Sequence of the first protein:
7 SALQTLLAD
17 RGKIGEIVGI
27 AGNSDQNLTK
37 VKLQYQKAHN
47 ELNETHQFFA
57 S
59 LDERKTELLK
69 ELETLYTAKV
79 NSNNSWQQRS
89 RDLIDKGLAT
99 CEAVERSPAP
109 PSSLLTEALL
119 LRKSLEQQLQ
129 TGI

Contacts between the two chains:
Residue L59 in the second protein interacts with residue H52 in the first protein (closest heavy-atom distance 3.5 Å).
Residue L96 in the second protein contacts residue I20 in the first protein (closest heavy-atom distance 3.4 Å).
Residue G95 in the second protein is in contact with residue I20 in the first protein (closest heavy-atom distance 3.6 Å).
Residue L70 in the second protein interacts with residue A44 in the first protein (closest heavy-atom distance 3.9 Å).
Residue H52 in the second protein contacts residue K63 in the first protein (closest heavy-atom distance 3.7 Å).
Residue A27 in the second protein interacts with residue W84 in the first protein (closest heavy-atom distance 3.9 Å).
Residue L67 in the second protein interacts with residue H45 in the first protein (closest heavy-atom distance 3.8 Å).
Residue I20 in the second protein is in contact with residue L123 in the first protein (closest heavy-atom distance 3.8 Å).
Residue Y41 in the second protein contacts residue L70 in the first protein (closest heavy-atom distance 3.8 Å).
Residue L9 in the second protein is in contact with residue V102 in the first protein (closest heavy-atom distance 3.8 Å).
Residue C99 in the second protein interacts with residue L13 in the first protein (closest heavy-atom distance 3.8 Å).
Residue H52 in the second protein contacts residue L59 in the first protein (closest heavy-atom distance 3.5 Å).
Residue L13 in the second protein interacts with residue E103 in the first protein (closest heavy-atom distance 3.8 Å).
Residue Q85 in the second protein contacts residue A27 in the first protein (closest heavy-atom distance 3.0 Å).
Residue H45 in the second protein interacts with residue L67 in the first protein (closest heavy-atom distance 3.5 Å).
Residue C99 in the second protein interacts with residue R17 in the first protein (closest heavy-atom distance 3.6 Å).
Residue Q85 in the second protein is in contact with residue S30 in the first protein (closest heavy-atom distance 3.4 Å).
Residue L70 in the second protein contacts residue Y41 in the first protein (closest heavy-atom distance 3.8 Å).
Residue R120 in the second protein is in contact with residue D15 in the first protein (closest heavy-atom distance 2.4 Å).
Residue A27 in the second protein is in contact with residue Q85 in the first protein (closest heavy-atom distance 3.5 Å).
Residue L123 in the second protein is in contact with residue I23 in the first protein (closest heavy-atom distance 3.6 Å).
Residue W84 in the second protein contacts residue A27 in the first protein (closest heavy-atom distance 3.8 Å).
Residue D60 in the second protein is in contact with residue H52 in the first protein (closest heavy-atom distance 3.0 Å).
Residue H45 in the second protein contacts residue L70 in the first protein (closest heavy-atom distance 3.6 Å).
Residue L70 in the second protein interacts with residue H45 in the first protein (closest heavy-atom distance 3.6 Å).
Residue I20 in the second protein contacts residue L96 in the first protein (closest heavy-atom distance 3.6 Å).
Residue L113 in the second protein interacts with residue L9 in the first protein (closest heavy-atom distance 3.8 Å).
Residue Y41 in the second protein is in contact with residue Y74 in the first protein (closest heavy-atom distance 3.6 Å).
Residue V37 in the second protein interacts with residue Y74 in the first protein (closest heavy-atom distance 3.8 Å).
Residue Y74 in the second protein contacts residue K38 in the first protein (closest heavy-atom distance 3.0 Å).
Residue R17 in the second protein is in contact with residue E103 in the first protein (closest heavy-atom distance 2.5 Å).
Residue S88 in the second protein is in contact with residue I23 in the first protein (closest heavy-atom distance 3.6 Å).
Residue R17 in the second protein interacts with residue C99 in the first protein (closest heavy-atom distance 3.4 Å).
Residue A44 in the second protein interacts with residue L70 in the first protein (closest heavy-atom distance 3.8 Å).
Residue L67 in the second protein contacts residue L48 in the first protein (closest heavy-atom distance 3.6 Å).
Residue I23 in the second protein interacts with residue I92 in the first protein (closest heavy-atom distance 3.6 Å).
Residue Q85 in the second protein interacts with residue N33 in the first protein (closest heavy-atom distance 3.9 Å).
Residue L48 in the second protein contacts residue L67 in the first protein (closest heavy-atom distance 3.7 Å).
Residue N49 in the second protein is in contact with residue L67 in the first protein (closest heavy-atom distance 3.9 Å).
Residue K63 in the second protein is in contact with residue H52 in the first protein (closest heavy-atom distance 3.7 Å).
Residue L48 in the second protein is in contact with residue L66 in the first protein (closest heavy-atom distance 3.7 Å).
Residue L59 in the second protein is in contact with residue A56 in the first protein (closest heavy-atom distance 3.7 Å).
Residue Y74 in the second protein interacts with residue Y41 in the first protein (closest heavy-atom distance 3.5 Å).
Residue K63 in the second protein interacts with residue N49 in the first protein (closest heavy-atom distance 3.1 Å).
Residue E103 in the second protein is in contact with residue R17 in the first protein (closest heavy-atom distance 2.8 Å).
Residue I23 in the second protein interacts with residue L123 in the first protein (closest heavy-atom distance 3.3 Å).
Residue V102 in the second protein is in contact with residue L13 in the first protein (closest heavy-atom distance 3.7 Å).
Residue L13 in the second protein contacts residue V102 in the first protein (closest heavy-atom distance 3.7 Å).
Residue L66 in the second protein interacts with residue L48 in the first protein (closest heavy-atom distance 3.8 Å).
Residue N49 in the second protein interacts with residue K63 in the first protein (closest heavy-atom distance 2.9 Å).
Residue L12 in the second protein contacts residue L117 in the first protein (closest heavy-atom distance 3.6 Å).
Residue E103 in the second protein is in contact with residue L13 in the first protein (closest heavy-atom distance 3.4 Å).
Residue H52 in the second protein contacts residue D60 in the first protein (closest heavy-atom distance 2.8 Å).
Residue I92 in the second protein interacts with residue V24 in the first protein (closest heavy-atom distance 3.5 Å).
Residue I92 in the second protein is in contact with residue I23 in the first protein (closest heavy-atom distance 3.9 Å).
Residue E100 in the second protein is in contact with residue R17 in the first protein (closest heavy-atom distance 2.9 Å).
Residue D15 in the second protein contacts residue R120 in the first protein (closest heavy-atom distance 3.3 Å).
Residue V102 in the second protein contacts residue L9 in the first protein (closest heavy-atom distance 3.7 Å).
Residue S30 in the second protein is in contact with residue Q85 in the first protein (closest heavy-atom distance 3.4 Å).
Residue E71 in the second protein contacts residue Y41 in the first protein (closest heavy-atom distance 3.6 Å).

The following describes two proteins that form a bound complex.

Sequence of the second protein:
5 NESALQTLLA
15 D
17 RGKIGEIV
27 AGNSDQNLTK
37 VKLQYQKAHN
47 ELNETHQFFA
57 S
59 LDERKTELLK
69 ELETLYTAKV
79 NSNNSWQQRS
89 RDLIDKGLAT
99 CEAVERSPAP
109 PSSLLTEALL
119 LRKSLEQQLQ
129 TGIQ